The following describes two proteins that form a bound complex.

Contacts between the two chains:
Residue W74 in the second protein contacts residue C5 in the first protein (closest heavy-atom distance 3.2 Å).
Residue W148 in the second protein contacts residue E7 in the first protein (closest heavy-atom distance 3.0 Å).
Residue D153 in the second protein interacts with residue E7 in the first protein (closest heavy-atom distance 2.9 Å).
Residue E164 in the second protein interacts with residue L1 in the first protein (closest heavy-atom distance 3.5 Å).
Residue Y160 in the second protein contacts residue L1 in the first protein (closest heavy-atom distance 2.5 Å).
Residue F46 in the second protein interacts with residue Y2 in the first protein (closest heavy-atom distance 4.2 Å).
Residue R67 in the second protein contacts residue V4 in the first protein (closest heavy-atom distance 2.8 Å).
Residue R98 in the second protein interacts with residue C5 in the first protein (closest heavy-atom distance 3.2 Å).
Residue F100 in the second protein is in contact with residue L1 in the first protein (closest heavy-atom distance 4.2 Å).
Residue F23 in the second protein contacts residue Y2 in the first protein (closest heavy-atom distance 3.9 Å).
Residue Y160 in the second protein is in contact with residue L3 in the first protein (closest heavy-atom distance 3.5 Å).
Residue V10 in the second protein interacts with residue Y2 in the first protein (closest heavy-atom distance 3.4 Å).
Residue A25 in the second protein interacts with residue Y2 in the first protein (closest heavy-atom distance 4.0 Å).
Residue Y157 in the second protein interacts with residue V4 in the first protein (closest heavy-atom distance 3.8 Å).
Residue D153 in the second protein contacts residue G6 in the first protein (closest heavy-atom distance 3.6 Å).
Residue Y172 in the second protein interacts with residue L1 in the first protein (closest heavy-atom distance 2.9 Å).
Residue W148 in the second protein is in contact with residue G9 in the first protein (closest heavy-atom distance 4.3 Å).
Residue E63 in the second protein is in contact with residue L1 in the first protein (closest heavy-atom distance 4.0 Å).
Residue Q64 in the second protein contacts residue L1 in the first protein (closest heavy-atom distance 3.2 Å).
Residue W74 in the second protein interacts with residue R8 in the first protein (closest heavy-atom distance 3.4 Å).
Residue R67 in the second protein is in contact with residue Y2 in the first protein (closest heavy-atom distance 2.7 Å).
Residue S78 in the second protein is in contact with residue R8 in the first protein (closest heavy-atom distance 3.8 Å).
Residue Y156 in the second protein contacts residue V4 in the first protein (closest heavy-atom distance 3.1 Å).
Residue Q73 in the second protein contacts residue R8 in the first protein (closest heavy-atom distance 4.3 Å).
Residue E164 in the second protein contacts residue L3 in the first protein (closest heavy-atom distance 4.2 Å).
Residue F117 in the second protein contacts residue C5 in the first protein (closest heavy-atom distance 3.9 Å).
Residue Y157 in the second protein interacts with residue G6 in the first protein (closest heavy-atom distance 2.7 Å).
Residue H115 in the second protein interacts with residue C5 in the first protein (closest heavy-atom distance 4.3 Å).
Residue R98 in the second protein contacts residue Y2 in the first protein (closest heavy-atom distance 3.9 Å).
Residue T81 in the second protein interacts with residue G9 in the first protein (closest heavy-atom distance 3.4 Å).
Residue S70 in the second protein contacts residue R8 in the first protein (closest heavy-atom distance 4.4 Å).
Residue D71 in the second protein contacts residue C5 in the first protein (closest heavy-atom distance 2.9 Å).
Residue F100 in the second protein is in contact with residue L3 in the first protein (closest heavy-atom distance 3.9 Å).
Residue K147 in the second protein contacts residue R8 in the first protein (closest heavy-atom distance 3.9 Å).
Residue R98 in the second protein interacts with residue V4 in the first protein (closest heavy-atom distance 4.2 Å).
Residue Y156 in the second protein interacts with residue L3 in the first protein (closest heavy-atom distance 3.4 Å).
Residue Y8 in the second protein interacts with residue L1 in the first protein (closest heavy-atom distance 3.7 Å).
Residue F100 in the second protein contacts residue Y2 in the first protein (closest heavy-atom distance 3.9 Å).
Residue L6 in the second protein contacts residue L1 in the first protein (closest heavy-atom distance 4.2 Å).
Residue Q64 in the second protein interacts with residue Y2 in the first protein (closest heavy-atom distance 3.0 Å).
Residue K147 in the second protein contacts residue G9 in the first protein (closest heavy-atom distance 2.7 Å).
Residue S78 in the second protein is in contact with residue G9 in the first protein (closest heavy-atom distance 2.8 Å).
Residue Y85 in the second protein contacts residue G9 in the first protein (closest heavy-atom distance 2.8 Å).
Residue A151 in the second protein is in contact with residue E7 in the first protein (closest heavy-atom distance 3.8 Å).
Residue R98 in the second protein interacts with residue L3 in the first protein (closest heavy-atom distance 2.8 Å).
Residue Y157 in the second protein interacts with residue L3 in the first protein (closest heavy-atom distance 3.4 Å).
Residue Y8 in the second protein is in contact with residue Y2 in the first protein (closest heavy-atom distance 3.6 Å).
Residue W168 in the second protein contacts residue L1 in the first protein (closest heavy-atom distance 3.2 Å).
Residue W74 in the second protein interacts with residue G6 in the first protein (closest heavy-atom distance 3.1 Å).
Residue V77 in the second protein interacts with residue R8 in the first protein (closest heavy-atom distance 3.3 Å).
Residue W74 in the second protein interacts with residue E7 in the first protein (closest heavy-atom distance 3.0 Å).
Residue T144 in the second protein contacts residue G9 in the first protein (closest heavy-atom distance 2.7 Å).
Residue W74 in the second protein interacts with residue G9 in the first protein (closest heavy-atom distance 4.1 Å).
Residue A68 in the second protein contacts residue Y2 in the first protein (closest heavy-atom distance 4.2 Å).
Residue R67 in the second protein is in contact with residue L3 in the first protein (closest heavy-atom distance 4.0 Å).
Residue W148 in the second protein is in contact with residue R8 in the first protein (closest heavy-atom distance 3.0 Å).
Residue S70 in the second protein is in contact with residue V4 in the first protein (closest heavy-atom distance 3.8 Å).
Residue D71 in the second protein interacts with residue V4 in the first protein (closest heavy-atom distance 3.1 Å).
Residue Y157 in the second protein contacts residue C5 in the first protein (closest heavy-atom distance 3.1 Å).
Residue D71 in the second protein interacts with residue Y2 in the first protein (closest heavy-atom distance 3.1 Å).

Sequence of the second protein:
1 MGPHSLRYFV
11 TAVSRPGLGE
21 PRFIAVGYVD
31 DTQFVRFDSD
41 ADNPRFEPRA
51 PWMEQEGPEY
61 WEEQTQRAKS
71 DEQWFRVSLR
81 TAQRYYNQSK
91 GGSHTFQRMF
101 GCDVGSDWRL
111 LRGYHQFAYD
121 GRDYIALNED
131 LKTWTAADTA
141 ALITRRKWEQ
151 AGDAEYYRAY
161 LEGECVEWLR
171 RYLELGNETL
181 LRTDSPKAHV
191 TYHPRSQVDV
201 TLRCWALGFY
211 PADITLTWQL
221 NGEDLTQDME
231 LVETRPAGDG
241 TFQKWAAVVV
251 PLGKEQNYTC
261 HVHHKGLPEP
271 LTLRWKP

Sequence of the first protein:
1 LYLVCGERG